Sequence of the second protein:
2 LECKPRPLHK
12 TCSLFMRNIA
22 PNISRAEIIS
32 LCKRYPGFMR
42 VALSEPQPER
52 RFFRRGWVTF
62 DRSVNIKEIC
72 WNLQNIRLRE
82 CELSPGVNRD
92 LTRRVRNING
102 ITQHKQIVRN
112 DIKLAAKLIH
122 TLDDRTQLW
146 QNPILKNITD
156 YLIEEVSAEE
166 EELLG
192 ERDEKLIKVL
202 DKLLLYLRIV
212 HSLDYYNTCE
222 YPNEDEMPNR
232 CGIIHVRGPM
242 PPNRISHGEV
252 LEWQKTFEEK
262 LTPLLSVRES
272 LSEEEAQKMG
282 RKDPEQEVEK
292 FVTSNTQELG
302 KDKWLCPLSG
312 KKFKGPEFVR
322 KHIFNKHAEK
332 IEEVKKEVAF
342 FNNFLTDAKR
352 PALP

This data describes a binding interaction between two proteins.

Contacts between the two chains:
Residue R193 in the second protein interacts with residue D69 in the first protein (closest heavy-atom distance 3.3 Å).
Residue R231 in the second protein interacts with residue E88 in the first protein (closest heavy-atom distance 3.2 Å).
Residue R95 in the second protein contacts residue D81 in the first protein (closest heavy-atom distance 2.9 Å).
Residue R7 in the second protein is in contact with residue D94 in the first protein (closest heavy-atom distance 3.0 Å).
Residue E46 in the second protein is in contact with residue K30 in the first protein (closest heavy-atom distance 3.1 Å).
Residue E338 in the second protein is in contact with residue K22 in the first protein (closest heavy-atom distance 2.9 Å).
Residue R231 in the second protein is in contact with residue M87 in the first protein (closest heavy-atom distance 3.6 Å).
Residue K337 in the second protein interacts with residue D34 in the first protein (closest heavy-atom distance 3.5 Å).
Residue S25 in the second protein interacts with residue E25 in the first protein (closest heavy-atom distance 3.4 Å).
Residue R26 in the second protein is in contact with residue E25 in the first protein (closest heavy-atom distance 2.9 Å).
Residue V211 in the second protein interacts with residue R50 in the first protein (closest heavy-atom distance 3.4 Å).
Residue H10 in the second protein is in contact with residue D81 in the first protein (closest heavy-atom distance 3.4 Å).
Residue H10 in the second protein contacts residue I97 in the first protein (closest heavy-atom distance 2.7 Å).
Residue Q128 in the second protein interacts with residue R44 in the first protein (closest heavy-atom distance 2.8 Å).
Residue I210 in the second protein interacts with residue F63 in the first protein (closest heavy-atom distance 3.5 Å).
Residue P8 in the second protein contacts residue I97 in the first protein (closest heavy-atom distance 3.5 Å).
Residue G233 in the second protein is in contact with residue L80 in the first protein (closest heavy-atom distance 3.6 Å).
Residue Y207 in the second protein contacts residue F54 in the first protein (closest heavy-atom distance 3.3 Å).
Residue K203 in the second protein interacts with residue F54 in the first protein (closest heavy-atom distance 3.5 Å).
Residue P47 in the second protein is in contact with residue W26 in the first protein (closest heavy-atom distance 3.5 Å).
Residue R238 in the second protein is in contact with residue L68 in the first protein (closest heavy-atom distance 2.8 Å).
Residue R238 in the second protein contacts residue D69 in the first protein (closest heavy-atom distance 2.8 Å).
Residue P22 in the second protein contacts residue W26 in the first protein (closest heavy-atom distance 3.5 Å).
Residue K279 in the second protein is in contact with residue R11 in the first protein (closest heavy-atom distance 3.1 Å).
Residue D348 in the second protein contacts residue Y31 in the first protein (closest heavy-atom distance 2.7 Å).
Residue N344 in the second protein interacts with residue Y31 in the first protein (closest heavy-atom distance 2.9 Å).
Residue F341 in the second protein contacts residue H32 in the first protein (closest heavy-atom distance 3.3 Å).
Residue C232 in the second protein contacts residue V84 in the first protein (closest heavy-atom distance 3.5 Å).
Residue D202 in the second protein interacts with residue L67 in the first protein (closest heavy-atom distance 3.3 Å).
Residue F53 in the second protein is in contact with residue F17 in the first protein (closest heavy-atom distance 3.5 Å).
Residue F345 in the second protein is in contact with residue M14 in the first protein (closest heavy-atom distance 3.5 Å).
Residue D226 in the second protein is in contact with residue A46 in the first protein (closest heavy-atom distance 3.4 Å).
Residue R7 in the second protein contacts residue G89 in the first protein (closest heavy-atom distance 3.4 Å).
Residue P22 in the second protein interacts with residue E24 in the first protein (closest heavy-atom distance 3.5 Å).
Residue P6 in the second protein is in contact with residue N93 in the first protein (closest heavy-atom distance 3.5 Å).
Residue F345 in the second protein contacts residue Y31 in the first protein (closest heavy-atom distance 3.5 Å).
Residue L206 in the second protein contacts residue M79 in the first protein (closest heavy-atom distance 3.4 Å).
Residue F341 in the second protein interacts with residue F18 in the first protein (closest heavy-atom distance 3.5 Å).
Residue R41 in the second protein interacts with residue E88 in the first protein (closest heavy-atom distance 2.8 Å).
Residue D226 in the second protein interacts with residue R50 in the first protein (closest heavy-atom distance 3.2 Å).
Residue P352 in the second protein contacts residue Y31 in the first protein (closest heavy-atom distance 3.1 Å).
Residue C4 in the second protein contacts residue N93 in the first protein (closest heavy-atom distance 2.9 Å).
Residue D202 in the second protein contacts residue L68 in the first protein (closest heavy-atom distance 3.3 Å).
Residue M280 in the second protein interacts with residue R11 in the first protein (closest heavy-atom distance 3.4 Å).
Residue W130 in the second protein contacts residue L51 in the first protein (closest heavy-atom distance 3.6 Å).
Residue I210 in the second protein interacts with residue R50 in the first protein (closest heavy-atom distance 2.7 Å).
Residue P6 in the second protein contacts residue I97 in the first protein (closest heavy-atom distance 3.4 Å).
Residue L346 in the second protein interacts with residue M14 in the first protein (closest heavy-atom distance 3.4 Å).
Residue V237 in the second protein is in contact with residue L68 in the first protein (closest heavy-atom distance 3.6 Å).
Residue R231 in the second protein is in contact with residue R50 in the first protein (closest heavy-atom distance 2.7 Å).
Residue F345 in the second protein contacts residue F27 in the first protein (closest heavy-atom distance 3.5 Å).
Residue E3 in the second protein interacts with residue N93 in the first protein (closest heavy-atom distance 3.4 Å).
Residue V96 in the second protein interacts with residue V77 in the first protein (closest heavy-atom distance 3.6 Å).
Residue V237 in the second protein contacts residue D69 in the first protein (closest heavy-atom distance 3.4 Å).
Residue C232 in the second protein contacts residue L80 in the first protein (closest heavy-atom distance 3.6 Å).
Residue P352 in the second protein interacts with residue F17 in the first protein (closest heavy-atom distance 3.2 Å).
Residue V237 in the second protein is in contact with residue I70 in the first protein (closest heavy-atom distance 3.2 Å).
Residue V96 in the second protein interacts with residue A73 in the first protein (closest heavy-atom distance 3.6 Å).
Residue V211 in the second protein interacts with residue L47 in the first protein (closest heavy-atom distance 3.2 Å).
Residue T127 in the second protein is in contact with residue L47 in the first protein (closest heavy-atom distance 3.5 Å).

Sequence of the first protein:
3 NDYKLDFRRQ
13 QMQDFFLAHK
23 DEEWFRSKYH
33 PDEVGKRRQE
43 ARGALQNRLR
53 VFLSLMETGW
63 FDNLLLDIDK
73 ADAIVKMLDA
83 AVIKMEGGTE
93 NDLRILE